Sequence of the second protein:
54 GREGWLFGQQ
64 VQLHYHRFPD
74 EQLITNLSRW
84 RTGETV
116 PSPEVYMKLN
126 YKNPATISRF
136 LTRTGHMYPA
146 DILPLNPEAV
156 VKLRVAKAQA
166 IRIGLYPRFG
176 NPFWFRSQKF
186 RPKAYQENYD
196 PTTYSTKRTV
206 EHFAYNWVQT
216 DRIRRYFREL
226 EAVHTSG

Sequence of the first protein:
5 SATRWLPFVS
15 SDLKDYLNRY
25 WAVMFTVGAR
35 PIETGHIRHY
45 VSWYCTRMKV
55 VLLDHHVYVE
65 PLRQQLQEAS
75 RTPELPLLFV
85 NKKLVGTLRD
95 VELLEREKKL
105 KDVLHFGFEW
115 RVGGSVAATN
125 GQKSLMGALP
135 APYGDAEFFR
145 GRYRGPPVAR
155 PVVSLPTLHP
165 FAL

Residue-level contacts at the interface:
Residue V61 in the first protein is in contact with residue F135 in the second protein (closest heavy-atom distance 4.1 Å).
Residue Q71 in the first protein is in contact with residue Y199 in the second protein (closest heavy-atom distance 4.0 Å).
Residue E64 in the first protein is in contact with residue K184 in the second protein (closest heavy-atom distance 3.9 Å).
Residue R34 in the first protein is in contact with residue P196 in the second protein (closest heavy-atom distance 3.4 Å).
Residue P11 in the first protein contacts residue P149 in the second protein (closest heavy-atom distance 3.8 Å).
Residue P77 in the first protein interacts with residue P196 in the second protein (closest heavy-atom distance 3.0 Å).
Residue D58 in the first protein interacts with residue I147 in the second protein (closest heavy-atom distance 4.1 Å).
Residue A33 in the first protein interacts with residue Y194 in the second protein (closest heavy-atom distance 3.6 Å).
Residue V31 in the first protein interacts with residue F185 in the second protein (closest heavy-atom distance 3.6 Å).
Residue P77 in the first protein is in contact with residue T197 in the second protein (closest heavy-atom distance 3.6 Å).
Residue P11 in the first protein interacts with residue A145 in the second protein (closest heavy-atom distance 3.7 Å).
Residue V61 in the first protein contacts residue P149 in the second protein (closest heavy-atom distance 3.9 Å).
Residue V31 in the first protein contacts residue P196 in the second protein (closest heavy-atom distance 4.1 Å).
Residue H59 in the first protein is in contact with residue P149 in the second protein (closest heavy-atom distance 4.8 Å).
Residue E64 in the first protein is in contact with residue Y199 in the second protein (closest heavy-atom distance 4.8 Å).
Residue F12 in the first protein contacts residue P149 in the second protein (closest heavy-atom distance 3.6 Å).
Residue K53 in the first protein contacts residue D146 in the second protein (closest heavy-atom distance 4.7 Å).
Residue R67 in the first protein interacts with residue Y199 in the second protein (closest heavy-atom distance 3.4 Å).
Residue V13 in the first protein interacts with residue L150 in the second protein (closest heavy-atom distance 4.6 Å).
Residue E78 in the first protein is in contact with residue T197 in the second protein (closest heavy-atom distance 4.2 Å).
Residue V63 in the first protein contacts residue F185 in the second protein (closest heavy-atom distance 3.6 Å).
Residue V13 in the first protein contacts residue P149 in the second protein (closest heavy-atom distance 3.8 Å).
Residue V61 in the first protein is in contact with residue L150 in the second protein (closest heavy-atom distance 3.8 Å).
Residue R34 in the first protein contacts residue Y194 in the second protein (closest heavy-atom distance 4.4 Å).
Residue H59 in the first protein interacts with residue I147 in the second protein (closest heavy-atom distance 3.2 Å).
Residue E78 in the first protein is in contact with residue P196 in the second protein (closest heavy-atom distance 4.0 Å).
Residue H60 in the first protein interacts with residue L148 in the second protein (closest heavy-atom distance 4.7 Å).
Residue L56 in the first protein interacts with residue I147 in the second protein (closest heavy-atom distance 3.8 Å).
Residue W9 in the first protein is in contact with residue A145 in the second protein (closest heavy-atom distance 4.0 Å).
Residue R34 in the first protein contacts residue D195 in the second protein (closest heavy-atom distance 3.8 Å).
Residue H59 in the first protein is in contact with residue Y143 in the second protein (closest heavy-atom distance 2.7 Å).
Residue Q71 in the first protein interacts with residue S200 in the second protein (closest heavy-atom distance 3.1 Å).
Residue R67 in the first protein contacts residue F185 in the second protein (closest heavy-atom distance 3.4 Å).
Residue D58 in the first protein interacts with residue F185 in the second protein (closest heavy-atom distance 3.2 Å).
Residue H59 in the first protein contacts residue W179 in the second protein (closest heavy-atom distance 3.9 Å).
Residue H60 in the first protein contacts residue P149 in the second protein (closest heavy-atom distance 4.1 Å).
Residue A33 in the first protein contacts residue N193 in the second protein (closest heavy-atom distance 3.0 Å).
Residue H59 in the first protein interacts with residue Q183 in the second protein (closest heavy-atom distance 2.5 Å).
Residue R67 in the first protein contacts residue P196 in the second protein (closest heavy-atom distance 3.4 Å).
Residue R67 in the first protein is in contact with residue Y194 in the second protein (closest heavy-atom distance 3.8 Å).
Residue P11 in the first protein contacts residue L150 in the second protein (closest heavy-atom distance 4.8 Å).
Residue V61 in the first protein interacts with residue L148 in the second protein (closest heavy-atom distance 4.4 Å).
Residue L57 in the first protein interacts with residue F185 in the second protein (closest heavy-atom distance 4.0 Å).
Residue V31 in the first protein contacts residue Y194 in the second protein (closest heavy-atom distance 4.8 Å).
Residue L10 in the first protein is in contact with residue P152 in the second protein (closest heavy-atom distance 3.7 Å).
Residue P77 in the first protein contacts residue S200 in the second protein (closest heavy-atom distance 3.3 Å).
Residue Q68 in the first protein is in contact with residue Y199 in the second protein (closest heavy-atom distance 3.7 Å).
Residue L79 in the first protein interacts with residue P196 in the second protein (closest heavy-atom distance 4.0 Å).
Residue H60 in the first protein is in contact with residue I147 in the second protein (closest heavy-atom distance 4.9 Å).
Residue P35 in the first protein is in contact with residue N193 in the second protein (closest heavy-atom distance 4.9 Å).
Residue H59 in the first protein interacts with residue L148 in the second protein (closest heavy-atom distance 3.3 Å).
Residue P77 in the first protein contacts residue Y199 in the second protein (closest heavy-atom distance 4.8 Å).

These two protein chains interact to form a complex.